The following describes two proteins that form a bound complex.

Sequence of protein 1:
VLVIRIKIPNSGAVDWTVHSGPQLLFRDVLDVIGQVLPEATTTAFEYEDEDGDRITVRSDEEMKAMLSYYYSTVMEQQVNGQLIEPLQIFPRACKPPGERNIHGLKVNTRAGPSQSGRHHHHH

Residue-level contacts at the interface:
Residue A362 in protein 2 contacts residue F28 in protein 1 (closest heavy-atom distance 3.3 Å).
Residue Q154 in protein 2 contacts residue K108 in protein 1 (closest heavy-atom distance 2.4 Å).
Residue Q148 in protein 2 is in contact with residue R112 in protein 1 (closest heavy-atom distance 3.0 Å).
Residue D354 in protein 2 contacts residue K97 in protein 1 (closest heavy-atom distance 3.6 Å).
Residue Y163 in protein 2 is in contact with residue H105 in protein 1 (closest heavy-atom distance 3.8 Å).
Residue I149 in protein 2 interacts with residue L107 in protein 1 (closest heavy-atom distance 3.4 Å).
Residue Q148 in protein 2 is in contact with residue A113 in protein 1 (closest heavy-atom distance 2.5 Å).
Residue N195 in protein 2 is in contact with residue H105 in protein 1 (closest heavy-atom distance 3.6 Å).
Residue K112 in protein 2 contacts residue T43 in protein 1 (closest heavy-atom distance 3.8 Å).
Residue E395 in protein 2 contacts residue Q37 in protein 1 (closest heavy-atom distance 3.9 Å).
Residue H160 in protein 2 contacts residue G106 in protein 1 (closest heavy-atom distance 3.1 Å).
Residue H160 in protein 2 is in contact with residue L107 in protein 1 (closest heavy-atom distance 3.3 Å).
Residue Y163 in protein 2 interacts with residue R102 in protein 1 (closest heavy-atom distance 3.2 Å).
Residue Y174 in protein 2 is in contact with residue R29 in protein 1 (closest heavy-atom distance 3.8 Å).
Residue Q400 in protein 2 contacts residue A15 in protein 1 (closest heavy-atom distance 3.4 Å).
Residue R393 in protein 2 is in contact with residue D30 in protein 1 (closest heavy-atom distance 3.3 Å).
Residue Q262 in protein 2 is in contact with residue Q117 in protein 1 (closest heavy-atom distance 3.2 Å).
Residue E194 in protein 2 interacts with residue G106 in protein 1 (closest heavy-atom distance 3.1 Å).
Residue A362 in protein 2 interacts with residue R60 in protein 1 (closest heavy-atom distance 3.6 Å).
Residue I397 in protein 2 interacts with residue W18 in protein 1 (closest heavy-atom distance 3.2 Å).
Residue E143 in protein 2 contacts residue V109 in protein 1 (closest heavy-atom distance 3.3 Å).
Residue I397 in protein 2 contacts residue T19 in protein 1 (closest heavy-atom distance 3.5 Å).
Residue K351 in protein 2 contacts residue I104 in protein 1 (closest heavy-atom distance 3.5 Å).
Residue H147 in protein 2 contacts residue P115 in protein 1 (closest heavy-atom distance 3.0 Å).
Residue Q262 in protein 2 contacts residue S116 in protein 1 (closest heavy-atom distance 3.5 Å).
Residue D114 in protein 2 is in contact with residue T43 in protein 1 (closest heavy-atom distance 3.2 Å).
Residue H147 in protein 2 interacts with residue S116 in protein 1 (closest heavy-atom distance 3.3 Å).
Residue Q399 in protein 2 is in contact with residue V16 in protein 1 (closest heavy-atom distance 3.5 Å).
Residue W228 in protein 2 is in contact with residue Q117 in protein 1 (closest heavy-atom distance 3.8 Å).
Residue Y352 in protein 2 interacts with residue E101 in protein 1 (closest heavy-atom distance 3.3 Å).
Residue R398 in protein 2 is in contact with residue D17 in protein 1 (closest heavy-atom distance 3.2 Å).
Residue S144 in protein 2 contacts residue V109 in protein 1 (closest heavy-atom distance 3.6 Å).
Residue R398 in protein 2 interacts with residue V16 in protein 1 (closest heavy-atom distance 3.7 Å).
Residue P359 in protein 2 is in contact with residue T45 in protein 1 (closest heavy-atom distance 3.7 Å).
Residue N195 in protein 2 interacts with residue R102 in protein 1 (closest heavy-atom distance 3.3 Å).
Residue R393 in protein 2 contacts residue D33 in protein 1 (closest heavy-atom distance 2.2 Å).
Residue Q400 in protein 2 interacts with residue V16 in protein 1 (closest heavy-atom distance 3.2 Å).
Residue D357 in protein 2 interacts with residue K97 in protein 1 (closest heavy-atom distance 3.4 Å).
Residue E159 in protein 2 contacts residue H105 in protein 1 (closest heavy-atom distance 3.5 Å).
Residue R394 in protein 2 is in contact with residue Q37 in protein 1 (closest heavy-atom distance 3.1 Å).
Residue Q148 in protein 2 contacts residue G114 in protein 1 (closest heavy-atom distance 3.5 Å).
Residue H151 in protein 2 contacts residue G114 in protein 1 (closest heavy-atom distance 3.9 Å).
Residue E197 in protein 2 is in contact with residue P99 in protein 1 (closest heavy-atom distance 3.9 Å).
Residue A362 in protein 2 contacts residue R29 in protein 1 (closest heavy-atom distance 3.7 Å).
Residue Y163 in protein 2 contacts residue E101 in protein 1 (closest heavy-atom distance 3.7 Å).
Residue Q399 in protein 2 interacts with residue D17 in protein 1 (closest heavy-atom distance 2.8 Å).
Residue E143 in protein 2 interacts with residue R112 in protein 1 (closest heavy-atom distance 3.4 Å).
Residue I401 in protein 2 contacts residue A15 in protein 1 (closest heavy-atom distance 3.0 Å).
Residue P363 in protein 2 is in contact with residue R29 in protein 1 (closest heavy-atom distance 3.4 Å).
Residue Q154 in protein 2 interacts with residue L107 in protein 1 (closest heavy-atom distance 3.1 Å).
Residue S144 in protein 2 is in contact with residue R112 in protein 1 (closest heavy-atom distance 2.8 Å).
Residue Y166 in protein 2 interacts with residue E101 in protein 1 (closest heavy-atom distance 3.5 Å).
Residue D114 in protein 2 interacts with residue K97 in protein 1 (closest heavy-atom distance 3.9 Å).
Residue H151 in protein 2 is in contact with residue S116 in protein 1 (closest heavy-atom distance 3.2 Å).
Residue E194 in protein 2 interacts with residue L107 in protein 1 (closest heavy-atom distance 2.7 Å).
Residue Q148 in protein 2 is in contact with residue P115 in protein 1 (closest heavy-atom distance 3.8 Å).
Residue H147 in protein 2 contacts residue G114 in protein 1 (closest heavy-atom distance 3.9 Å).
Residue C361 in protein 2 is in contact with residue R29 in protein 1 (closest heavy-atom distance 3.4 Å).
Residue H110 in protein 2 is in contact with residue R29 in protein 1 (closest heavy-atom distance 2.9 Å).
Residue C196 in protein 2 is in contact with residue H105 in protein 1 (closest heavy-atom distance 3.4 Å).

Sequence of protein 2:
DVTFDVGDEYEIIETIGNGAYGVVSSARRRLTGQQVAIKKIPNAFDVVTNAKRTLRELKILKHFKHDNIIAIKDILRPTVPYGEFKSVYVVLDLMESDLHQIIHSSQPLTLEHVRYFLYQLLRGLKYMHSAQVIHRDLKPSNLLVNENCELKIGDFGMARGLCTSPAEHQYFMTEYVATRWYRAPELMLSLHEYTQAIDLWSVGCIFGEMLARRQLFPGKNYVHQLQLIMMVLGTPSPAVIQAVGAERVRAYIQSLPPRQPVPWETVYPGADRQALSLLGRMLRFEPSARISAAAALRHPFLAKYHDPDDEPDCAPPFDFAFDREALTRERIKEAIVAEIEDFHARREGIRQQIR